Sequence of protein 2:
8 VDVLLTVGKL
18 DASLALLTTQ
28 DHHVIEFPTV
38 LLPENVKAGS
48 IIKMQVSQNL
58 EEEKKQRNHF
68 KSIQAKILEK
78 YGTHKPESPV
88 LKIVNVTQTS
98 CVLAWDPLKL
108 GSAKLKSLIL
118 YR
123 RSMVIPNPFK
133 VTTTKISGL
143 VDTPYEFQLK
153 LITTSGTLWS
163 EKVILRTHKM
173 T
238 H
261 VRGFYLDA

Contacts between the two chains:
Residue Q683 in protein 1 interacts with residue K113 in protein 2 (closest heavy-atom distance 4.3 Å).
Residue L368 in protein 1 is in contact with residue I70 in protein 2 (closest heavy-atom distance 3.7 Å).
Residue Q355 in protein 1 contacts residue Q71 in protein 2 (closest heavy-atom distance 2.8 Å).
Residue K533 in protein 1 contacts residue A19 in protein 2 (closest heavy-atom distance 4.5 Å).
Residue R534 in protein 1 interacts with residue S20 in protein 2 (closest heavy-atom distance 3.6 Å).
Residue E316 in protein 1 is in contact with residue T156 in protein 2 (closest heavy-atom distance 3.5 Å).
Residue L315 in protein 1 contacts residue T156 in protein 2 (closest heavy-atom distance 3.4 Å).
Residue L327 in protein 1 is in contact with residue Q71 in protein 2 (closest heavy-atom distance 4.1 Å).
Residue N328 in protein 1 is in contact with residue Q71 in protein 2 (closest heavy-atom distance 3.6 Å).
Residue K363 in protein 1 contacts residue A110 in protein 2 (closest heavy-atom distance 2.8 Å).
Residue K533 in protein 1 is in contact with residue S20 in protein 2 (closest heavy-atom distance 3.8 Å).
Residue N324 in protein 1 interacts with residue Q71 in protein 2 (closest heavy-atom distance 3.5 Å).
Residue L359 in protein 1 contacts residue Y78 in protein 2 (closest heavy-atom distance 3.5 Å).
Residue E371 in protein 1 is in contact with residue I70 in protein 2 (closest heavy-atom distance 3.8 Å).
Residue I317 in protein 1 interacts with residue S109 in protein 2 (closest heavy-atom distance 4.1 Å).
Residue L352 in protein 1 is in contact with residue F67 in protein 2 (closest heavy-atom distance 4.0 Å).
Residue L352 in protein 1 interacts with residue Q71 in protein 2 (closest heavy-atom distance 4.1 Å).
Residue L535 in protein 1 interacts with residue S20 in protein 2 (closest heavy-atom distance 3.2 Å).
Residue L368 in protein 1 is in contact with residue K73 in protein 2 (closest heavy-atom distance 3.9 Å).
Residue K363 in protein 1 interacts with residue Y78 in protein 2 (closest heavy-atom distance 3.5 Å).
Residue I317 in protein 1 contacts residue P83 in protein 2 (closest heavy-atom distance 3.9 Å).
Residue D365 in protein 1 interacts with residue Y78 in protein 2 (closest heavy-atom distance 3.0 Å).
Residue D314 in protein 1 contacts residue S157 in protein 2 (closest heavy-atom distance 3.7 Å).
Residue F722 in protein 1 interacts with residue Y118 in protein 2 (closest heavy-atom distance 4.4 Å).
Residue I317 in protein 1 is in contact with residue T80 in protein 2 (closest heavy-atom distance 4.0 Å).
Residue D314 in protein 1 is in contact with residue G158 in protein 2 (closest heavy-atom distance 3.7 Å).
Residue I317 in protein 1 interacts with residue S157 in protein 2 (closest heavy-atom distance 3.2 Å).
Residue S638 in protein 1 is in contact with residue N129 in protein 2 (closest heavy-atom distance 4.2 Å).
Residue D314 in protein 1 interacts with residue T156 in protein 2 (closest heavy-atom distance 2.9 Å).
Residue L315 in protein 1 contacts residue S157 in protein 2 (closest heavy-atom distance 3.4 Å).
Residue R626 in protein 1 is in contact with residue K113 in protein 2 (closest heavy-atom distance 3.3 Å).
Residue L327 in protein 1 interacts with residue F67 in protein 2 (closest heavy-atom distance 4.2 Å).
Residue I317 in protein 1 is in contact with residue H81 in protein 2 (closest heavy-atom distance 3.1 Å).
Residue Q355 in protein 1 contacts residue I74 in protein 2 (closest heavy-atom distance 3.3 Å).
Residue I317 in protein 1 contacts residue K82 in protein 2 (closest heavy-atom distance 3.9 Å).
Residue L368 in protein 1 is in contact with residue I74 in protein 2 (closest heavy-atom distance 4.1 Å).
Residue V320 in protein 1 is in contact with residue Y78 in protein 2 (closest heavy-atom distance 3.2 Å).
Residue D321 in protein 1 is in contact with residue T80 in protein 2 (closest heavy-atom distance 3.7 Å).
Residue D314 in protein 1 contacts residue K113 in protein 2 (closest heavy-atom distance 2.5 Å).
Residue I317 in protein 1 contacts residue G79 in protein 2 (closest heavy-atom distance 3.6 Å).
Residue V320 in protein 1 is in contact with residue L75 in protein 2 (closest heavy-atom distance 4.4 Å).
Residue V372 in protein 1 interacts with residue I70 in protein 2 (closest heavy-atom distance 4.3 Å).
Residue E375 in protein 1 contacts residue Q63 in protein 2 (closest heavy-atom distance 4.1 Å).
Residue D321 in protein 1 is in contact with residue G79 in protein 2 (closest heavy-atom distance 4.3 Å).
Residue D365 in protein 1 interacts with residue K77 in protein 2 (closest heavy-atom distance 4.5 Å).
Residue E316 in protein 1 is in contact with residue A110 in protein 2 (closest heavy-atom distance 3.2 Å).
Residue E371 in protein 1 is in contact with residue H66 in protein 2 (closest heavy-atom distance 2.7 Å).
Residue L359 in protein 1 interacts with residue I74 in protein 2 (closest heavy-atom distance 3.6 Å).
Residue E375 in protein 1 is in contact with residue F67 in protein 2 (closest heavy-atom distance 3.6 Å).
Residue V320 in protein 1 interacts with residue I74 in protein 2 (closest heavy-atom distance 4.2 Å).
Residue K363 in protein 1 is in contact with residue S109 in protein 2 (closest heavy-atom distance 4.2 Å).
Residue D314 in protein 1 interacts with residue T155 in protein 2 (closest heavy-atom distance 4.3 Å).
Residue D321 in protein 1 contacts residue L75 in protein 2 (closest heavy-atom distance 3.2 Å).
Residue I641 in protein 1 contacts residue N129 in protein 2 (closest heavy-atom distance 3.7 Å).
Residue L368 in protein 1 is in contact with residue K77 in protein 2 (closest heavy-atom distance 4.4 Å).
Residue V372 in protein 1 interacts with residue I74 in protein 2 (closest heavy-atom distance 3.7 Å).
Residue S532 in protein 1 interacts with residue V37 in protein 2 (closest heavy-atom distance 3.6 Å).
Residue L315 in protein 1 contacts residue G158 in protein 2 (closest heavy-atom distance 4.4 Å).
Residue F358 in protein 1 interacts with residue Y78 in protein 2 (closest heavy-atom distance 4.3 Å).
Residue N324 in protein 1 interacts with residue L75 in protein 2 (closest heavy-atom distance 3.5 Å).

The following describes two proteins that form a bound complex.

Sequence of protein 1:
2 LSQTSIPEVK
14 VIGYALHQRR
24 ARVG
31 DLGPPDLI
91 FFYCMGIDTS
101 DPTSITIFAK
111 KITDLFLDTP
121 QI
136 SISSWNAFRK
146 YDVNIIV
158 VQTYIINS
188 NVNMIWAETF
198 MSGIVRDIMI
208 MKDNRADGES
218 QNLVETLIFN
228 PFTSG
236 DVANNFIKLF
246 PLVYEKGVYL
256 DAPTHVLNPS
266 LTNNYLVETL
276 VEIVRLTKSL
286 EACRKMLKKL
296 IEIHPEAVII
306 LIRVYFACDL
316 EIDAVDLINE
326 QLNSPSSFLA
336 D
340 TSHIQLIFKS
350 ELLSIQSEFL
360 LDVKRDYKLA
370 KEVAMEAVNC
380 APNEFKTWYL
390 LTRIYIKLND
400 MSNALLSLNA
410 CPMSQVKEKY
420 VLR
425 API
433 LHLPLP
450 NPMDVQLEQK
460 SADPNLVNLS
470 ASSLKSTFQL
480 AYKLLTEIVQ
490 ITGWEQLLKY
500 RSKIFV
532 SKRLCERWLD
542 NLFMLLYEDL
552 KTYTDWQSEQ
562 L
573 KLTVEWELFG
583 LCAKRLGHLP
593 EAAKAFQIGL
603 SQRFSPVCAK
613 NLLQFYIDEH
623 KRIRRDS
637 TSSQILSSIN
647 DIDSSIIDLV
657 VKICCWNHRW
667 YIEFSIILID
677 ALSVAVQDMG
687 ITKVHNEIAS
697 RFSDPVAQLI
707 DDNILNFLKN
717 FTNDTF